Sequence of protein 2:
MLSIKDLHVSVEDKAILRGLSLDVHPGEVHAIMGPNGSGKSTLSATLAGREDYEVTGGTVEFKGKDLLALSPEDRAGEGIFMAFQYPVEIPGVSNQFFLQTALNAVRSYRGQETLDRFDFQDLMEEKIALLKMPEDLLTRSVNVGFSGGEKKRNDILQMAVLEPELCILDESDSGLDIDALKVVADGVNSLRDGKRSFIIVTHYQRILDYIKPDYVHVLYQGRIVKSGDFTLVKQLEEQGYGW

These two protein chains interact to form a complex.

Sequence of protein 1:
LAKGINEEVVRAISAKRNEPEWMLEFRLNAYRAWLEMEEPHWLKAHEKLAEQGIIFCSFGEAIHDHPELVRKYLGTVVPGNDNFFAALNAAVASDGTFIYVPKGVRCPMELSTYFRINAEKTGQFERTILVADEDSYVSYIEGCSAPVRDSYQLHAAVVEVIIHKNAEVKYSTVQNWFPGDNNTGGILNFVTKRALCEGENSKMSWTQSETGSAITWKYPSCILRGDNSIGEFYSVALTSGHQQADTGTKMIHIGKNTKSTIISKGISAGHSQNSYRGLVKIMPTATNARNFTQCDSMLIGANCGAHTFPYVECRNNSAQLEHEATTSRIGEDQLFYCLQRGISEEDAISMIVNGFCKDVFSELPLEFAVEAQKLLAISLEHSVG

Contacts between the two chains:
Residue Q450 in protein 1 interacts with residue A48 in protein 2 (closest heavy-atom distance 4.3 Å).
Residue I453 in protein 1 contacts residue F98 in protein 2 (closest heavy-atom distance 3.8 Å).
Residue Q444 in protein 1 contacts residue E89 in protein 2 (closest heavy-atom distance 3.6 Å).
Residue R451 in protein 1 is in contact with residue A83 in protein 2 (closest heavy-atom distance 4.3 Å).
Residue R451 in protein 1 contacts residue M82 in protein 2 (closest heavy-atom distance 2.9 Å).
Residue G452 in protein 1 is in contact with residue V106 in protein 2 (closest heavy-atom distance 3.9 Å).
Residue I462 in protein 1 interacts with residue V93 in protein 2 (closest heavy-atom distance 4.2 Å).
Residue F446 in protein 1 contacts residue P72 in protein 2 (closest heavy-atom distance 3.9 Å).
Residue M461 in protein 1 is in contact with residue V93 in protein 2 (closest heavy-atom distance 3.5 Å).
Residue Y447 in protein 1 is in contact with residue I90 in protein 2 (closest heavy-atom distance 4.1 Å).
Residue R451 in protein 1 interacts with residue V106 in protein 2 (closest heavy-atom distance 3.7 Å).
Residue G465 in protein 1 contacts residue V93 in protein 2 (closest heavy-atom distance 4.0 Å).
Residue Y447 in protein 1 is in contact with residue Q158 in protein 2 (closest heavy-atom distance 3.1 Å).
Residue Q450 in protein 1 is in contact with residue I80 in protein 2 (closest heavy-atom distance 3.0 Å).
Residue F446 in protein 1 contacts residue M82 in protein 2 (closest heavy-atom distance 4.3 Å).
Residue R451 in protein 1 interacts with residue F81 in protein 2 (closest heavy-atom distance 3.2 Å).
Residue Y447 in protein 1 is in contact with residue N143 in protein 2 (closest heavy-atom distance 3.8 Å).
Residue G452 in protein 1 interacts with residue E73 in protein 2 (closest heavy-atom distance 4.0 Å).
Residue M461 in protein 1 contacts residue F98 in protein 2 (closest heavy-atom distance 3.7 Å).
Residue Y447 in protein 1 interacts with residue D155 in protein 2 (closest heavy-atom distance 2.2 Å).
Residue L449 in protein 1 interacts with residue E73 in protein 2 (closest heavy-atom distance 3.5 Å).
Residue M461 in protein 1 contacts residue F97 in protein 2 (closest heavy-atom distance 3.5 Å).
Residue L449 in protein 1 interacts with residue A76 in protein 2 (closest heavy-atom distance 4.0 Å).
Residue K468 in protein 1 is in contact with residue G92 in protein 2 (closest heavy-atom distance 3.7 Å).
Residue Q450 in protein 1 contacts residue F81 in protein 2 (closest heavy-atom distance 3.5 Å).
Residue D443 in protein 1 is in contact with residue V88 in protein 2 (closest heavy-atom distance 3.4 Å).
Residue C448 in protein 1 contacts residue F98 in protein 2 (closest heavy-atom distance 4.0 Å).
Residue E455 in protein 1 contacts residue E73 in protein 2 (closest heavy-atom distance 4.4 Å).
Residue Y447 in protein 1 is in contact with residue F98 in protein 2 (closest heavy-atom distance 3.7 Å).
Residue F446 in protein 1 interacts with residue G49 in protein 2 (closest heavy-atom distance 3.5 Å).
Residue Y447 in protein 1 interacts with residue P87 in protein 2 (closest heavy-atom distance 4.3 Å).
Residue G465 in protein 1 interacts with residue P91 in protein 2 (closest heavy-atom distance 3.9 Å).
Residue G465 in protein 1 is in contact with residue G92 in protein 2 (closest heavy-atom distance 3.4 Å).
Residue D443 in protein 1 interacts with residue R50 in protein 2 (closest heavy-atom distance 4.0 Å).
Residue Q450 in protein 1 is in contact with residue M82 in protein 2 (closest heavy-atom distance 3.1 Å).
Residue Y447 in protein 1 contacts residue F84 in protein 2 (closest heavy-atom distance 3.9 Å).
Residue I453 in protein 1 interacts with residue T101 in protein 2 (closest heavy-atom distance 3.8 Å).
Residue I453 in protein 1 interacts with residue E73 in protein 2 (closest heavy-atom distance 4.0 Å).
Residue R451 in protein 1 interacts with residue F84 in protein 2 (closest heavy-atom distance 3.8 Å).
Residue F466 in protein 1 contacts residue P91 in protein 2 (closest heavy-atom distance 4.2 Å).
Residue I453 in protein 1 contacts residue A102 in protein 2 (closest heavy-atom distance 3.9 Å).
Residue F446 in protein 1 contacts residue F84 in protein 2 (closest heavy-atom distance 3.9 Å).
Residue S454 in protein 1 contacts residue E73 in protein 2 (closest heavy-atom distance 4.3 Å).
Residue R451 in protein 1 is in contact with residue F98 in protein 2 (closest heavy-atom distance 3.9 Å).
Residue F446 in protein 1 contacts residue R50 in protein 2 (closest heavy-atom distance 3.1 Å).
Residue R451 in protein 1 contacts residue A102 in protein 2 (closest heavy-atom distance 3.4 Å).
Residue G452 in protein 1 is in contact with residue A76 in protein 2 (closest heavy-atom distance 3.5 Å).
Residue Q450 in protein 1 is in contact with residue F84 in protein 2 (closest heavy-atom distance 4.0 Å).
Residue R451 in protein 1 interacts with residue D155 in protein 2 (closest heavy-atom distance 3.5 Å).
Residue C448 in protein 1 contacts residue I90 in protein 2 (closest heavy-atom distance 4.0 Å).
Residue F446 in protein 1 interacts with residue A48 in protein 2 (closest heavy-atom distance 3.8 Å).
Residue I462 in protein 1 interacts with residue I90 in protein 2 (closest heavy-atom distance 4.1 Å).
Residue Q450 in protein 1 interacts with residue A76 in protein 2 (closest heavy-atom distance 3.2 Å).
Residue L449 in protein 1 contacts residue P72 in protein 2 (closest heavy-atom distance 4.0 Å).
Residue Y447 in protein 1 is in contact with residue V88 in protein 2 (closest heavy-atom distance 3.7 Å).
Residue R451 in protein 1 interacts with residue L162 in protein 2 (closest heavy-atom distance 3.5 Å).
Residue Q444 in protein 1 interacts with residue V88 in protein 2 (closest heavy-atom distance 3.6 Å).
Residue G452 in protein 1 is in contact with residue A105 in protein 2 (closest heavy-atom distance 3.3 Å).
Residue R451 in protein 1 interacts with residue A76 in protein 2 (closest heavy-atom distance 4.0 Å).
Residue R451 in protein 1 contacts residue Q158 in protein 2 (closest heavy-atom distance 2.7 Å).